Sequence of chain B:
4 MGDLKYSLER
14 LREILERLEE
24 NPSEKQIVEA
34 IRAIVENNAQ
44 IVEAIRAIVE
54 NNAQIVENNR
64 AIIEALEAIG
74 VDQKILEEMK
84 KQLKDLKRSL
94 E

These two protein chains interact to form a complex.

Contacts between the two chains:
Residue I51 in chain A interacts with residue V52 in chain B (closest heavy-atom distance 4.1 Å).
Residue M4 in chain A contacts residue I48 in chain B (closest heavy-atom distance 4.0 Å).
Residue L14 in chain A contacts residue N41 in chain B (closest heavy-atom distance 4.3 Å).
Residue I51 in chain A is in contact with residue N55 in chain B (closest heavy-atom distance 3.7 Å).
Residue I65 in chain A contacts residue I65 in chain B (closest heavy-atom distance 3.6 Å).
Residue I44 in chain A is in contact with residue I44 in chain B (closest heavy-atom distance 3.6 Å).
Residue I72 in chain A contacts residue L69 in chain B (closest heavy-atom distance 3.6 Å).
Residue M4 in chain A contacts residue V52 in chain B (closest heavy-atom distance 3.6 Å).
Residue L69 in chain A is in contact with residue L69 in chain B (closest heavy-atom distance 3.8 Å).
Residue I65 in chain A is in contact with residue L69 in chain B (closest heavy-atom distance 4.0 Å).
Residue P25 in chain A is in contact with residue V31 in chain B (closest heavy-atom distance 4.3 Å).
Residue L21 in chain A interacts with residue I34 in chain B (closest heavy-atom distance 3.5 Å).
Residue N54 in chain A is in contact with residue N55 in chain B (closest heavy-atom distance 4.5 Å).
Residue I37 in chain A contacts residue I34 in chain B (closest heavy-atom distance 4.2 Å).
Residue L18 in chain A interacts with residue R35 in chain B (closest heavy-atom distance 3.9 Å).
Residue N40 in chain A contacts residue V45 in chain B (closest heavy-atom distance 4.7 Å).
Residue I58 in chain A is in contact with residue I58 in chain B (closest heavy-atom distance 3.9 Å).
Residue I44 in chain A contacts residue V45 in chain B (closest heavy-atom distance 4.6 Å).
Residue L7 in chain A interacts with residue V45 in chain B (closest heavy-atom distance 4.5 Å).
Residue L18 in chain A interacts with residue I34 in chain B (closest heavy-atom distance 4.0 Å).
Residue I65 in chain A interacts with residue I66 in chain B (closest heavy-atom distance 4.4 Å).
Residue I37 in chain A contacts residue I37 in chain B (closest heavy-atom distance 3.9 Å).
Residue A47 in chain A is in contact with residue I48 in chain B (closest heavy-atom distance 4.3 Å).
Residue N41 in chain A interacts with residue N41 in chain B (closest heavy-atom distance 2.9 Å).
Residue I30 in chain A interacts with residue I30 in chain B (closest heavy-atom distance 3.6 Å).
Residue E22 in chain A contacts residue V31 in chain B (closest heavy-atom distance 3.7 Å).
Residue I48 in chain A is in contact with residue I48 in chain B (closest heavy-atom distance 4.0 Å).
Residue P25 in chain A is in contact with residue E27 in chain B (closest heavy-atom distance 3.2 Å).
Residue M4 in chain A is in contact with residue R49 in chain B (closest heavy-atom distance 3.5 Å).
Residue I30 in chain A is in contact with residue E27 in chain B (closest heavy-atom distance 4.1 Å).
Residue I37 in chain A is in contact with residue N41 in chain B (closest heavy-atom distance 4.5 Å).
Residue N62 in chain A interacts with residue N62 in chain B (closest heavy-atom distance 3.0 Å).
Residue L11 in chain A contacts residue A42 in chain B (closest heavy-atom distance 3.7 Å).
Residue I51 in chain A contacts residue I48 in chain B (closest heavy-atom distance 3.9 Å).
Residue I44 in chain A contacts residue I48 in chain B (closest heavy-atom distance 3.8 Å).
Residue I58 in chain A interacts with residue N55 in chain B (closest heavy-atom distance 4.0 Å).
Residue N61 in chain A interacts with residue N62 in chain B (closest heavy-atom distance 2.8 Å).
Residue I72 in chain A contacts residue I72 in chain B (closest heavy-atom distance 3.5 Å).
Residue I30 in chain A contacts residue I34 in chain B (closest heavy-atom distance 4.1 Å).
Residue L11 in chain A is in contact with residue V45 in chain B (closest heavy-atom distance 3.9 Å).
Residue I65 in chain A interacts with residue N62 in chain B (closest heavy-atom distance 3.7 Å).
Residue I30 in chain A is in contact with residue V31 in chain B (closest heavy-atom distance 4.5 Å).
Residue I51 in chain A is in contact with residue I51 in chain B (closest heavy-atom distance 3.6 Å).
Residue I58 in chain A is in contact with residue V59 in chain B (closest heavy-atom distance 4.2 Å).
Residue I58 in chain A is in contact with residue N62 in chain B (closest heavy-atom distance 4.4 Å).
Residue R15 in chain A contacts residue A42 in chain B (closest heavy-atom distance 3.7 Å).
Residue N40 in chain A is in contact with residue N41 in chain B (closest heavy-atom distance 2.6 Å).
Residue N61 in chain A is in contact with residue I66 in chain B (closest heavy-atom distance 3.8 Å).
Residue L14 in chain A interacts with residue V38 in chain B (closest heavy-atom distance 3.6 Å).
Residue L11 in chain A is in contact with residue V38 in chain B (closest heavy-atom distance 4.7 Å).
Residue N55 in chain A contacts residue N55 in chain B (closest heavy-atom distance 3.3 Å).
Residue E22 in chain A contacts residue R35 in chain B (closest heavy-atom distance 4.1 Å).
Residue A33 in chain A interacts with residue I34 in chain B (closest heavy-atom distance 4.3 Å).
Residue A68 in chain A contacts residue L69 in chain B (closest heavy-atom distance 4.3 Å).
Residue L7 in chain A contacts residue I48 in chain B (closest heavy-atom distance 3.9 Å).
Residue L18 in chain A is in contact with residue V38 in chain B (closest heavy-atom distance 3.8 Å).
Residue I44 in chain A interacts with residue N41 in chain B (closest heavy-atom distance 4.0 Å).
Residue S26 in chain A contacts residue E27 in chain B (closest heavy-atom distance 4.0 Å).
Residue R15 in chain A is in contact with residue V38 in chain B (closest heavy-atom distance 4.2 Å).
Residue L21 in chain A interacts with residue V31 in chain B (closest heavy-atom distance 3.6 Å).

Sequence of chain A:
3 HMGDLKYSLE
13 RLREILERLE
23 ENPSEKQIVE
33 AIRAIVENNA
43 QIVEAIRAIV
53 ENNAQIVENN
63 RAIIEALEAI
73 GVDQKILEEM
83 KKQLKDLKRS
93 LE